Interface contacts:
Residue K146 in the first protein is in contact with residue G9 in the second protein (closest heavy-atom distance 3.8 Å).
Residue F33 in the first protein interacts with residue Y1 in the second protein (closest heavy-atom distance 4.4 Å).
Residue T143 in the first protein is in contact with residue A10 in the second protein (closest heavy-atom distance 2.7 Å).
Residue L156 in the first protein contacts residue I6 in the second protein (closest heavy-atom distance 4.0 Å).
Residue Y59 in the first protein is in contact with residue Y1 in the second protein (closest heavy-atom distance 4.2 Å).
Residue A69 in the first protein is in contact with residue H7 in the second protein (closest heavy-atom distance 3.6 Å).
Residue T143 in the first protein interacts with residue G9 in the second protein (closest heavy-atom distance 4.8 Å).
Residue K146 in the first protein contacts residue A10 in the second protein (closest heavy-atom distance 3.0 Å).
Residue K66 in the first protein is in contact with residue D3 in the second protein (closest heavy-atom distance 3.8 Å).
Residue Y7 in the first protein contacts residue L2 in the second protein (closest heavy-atom distance 3.5 Å).
Residue M5 in the first protein interacts with residue Y1 in the second protein (closest heavy-atom distance 3.9 Å).
Residue L81 in the first protein contacts residue A10 in the second protein (closest heavy-atom distance 4.5 Å).
Residue H70 in the first protein is in contact with residue D3 in the second protein (closest heavy-atom distance 3.2 Å).
Residue V67 in the first protein interacts with residue L2 in the second protein (closest heavy-atom distance 3.6 Å).
Residue Y84 in the first protein contacts residue A10 in the second protein (closest heavy-atom distance 2.8 Å).
Residue Y99 in the first protein is in contact with residue I6 in the second protein (closest heavy-atom distance 4.3 Å).
Residue W147 in the first protein interacts with residue A10 in the second protein (closest heavy-atom distance 4.2 Å).
Residue Q155 in the first protein is in contact with residue G5 in the second protein (closest heavy-atom distance 4.2 Å).
Residue Q155 in the first protein is in contact with residue D3 in the second protein (closest heavy-atom distance 5.0 Å).
Residue H70 in the first protein contacts residue I6 in the second protein (closest heavy-atom distance 3.4 Å).
Residue R97 in the first protein is in contact with residue I6 in the second protein (closest heavy-atom distance 3.8 Å).
Residue E63 in the first protein is in contact with residue Y1 in the second protein (closest heavy-atom distance 3.4 Å).
Residue K66 in the first protein interacts with residue Y1 in the second protein (closest heavy-atom distance 3.4 Å).
Residue T73 in the first protein is in contact with residue H7 in the second protein (closest heavy-atom distance 3.7 Å).
Residue A150 in the first protein interacts with residue S8 in the second protein (closest heavy-atom distance 4.2 Å).
Residue L156 in the first protein interacts with residue D3 in the second protein (closest heavy-atom distance 3.5 Å).
Residue Y99 in the first protein is in contact with residue D3 in the second protein (closest heavy-atom distance 3.1 Å).
Residue F9 in the first protein is in contact with residue L2 in the second protein (closest heavy-atom distance 3.5 Å).
Residue W147 in the first protein interacts with residue S8 in the second protein (closest heavy-atom distance 3.7 Å).
Residue E63 in the first protein contacts residue L2 in the second protein (closest heavy-atom distance 2.9 Å).
Residue T80 in the first protein interacts with residue A10 in the second protein (closest heavy-atom distance 3.5 Å).
Residue Y159 in the first protein contacts residue Y1 in the second protein (closest heavy-atom distance 2.7 Å).
Residue H70 in the first protein contacts residue L2 in the second protein (closest heavy-atom distance 4.0 Å).
Residue K66 in the first protein contacts residue L2 in the second protein (closest heavy-atom distance 2.9 Å).
Residue Y116 in the first protein is in contact with residue A10 in the second protein (closest heavy-atom distance 4.1 Å).
Residue T73 in the first protein interacts with residue G9 in the second protein (closest heavy-atom distance 4.5 Å).
Residue T163 in the first protein interacts with residue Y1 in the second protein (closest heavy-atom distance 3.4 Å).
Residue D77 in the first protein interacts with residue G9 in the second protein (closest heavy-atom distance 3.4 Å).
Residue T73 in the first protein interacts with residue S8 in the second protein (closest heavy-atom distance 4.1 Å).
Residue D77 in the first protein interacts with residue S8 in the second protein (closest heavy-atom distance 4.9 Å).
Residue Y159 in the first protein is in contact with residue D3 in the second protein (closest heavy-atom distance 3.5 Å).
Residue W167 in the first protein is in contact with residue Y1 in the second protein (closest heavy-atom distance 3.2 Å).
Residue R97 in the first protein contacts residue S8 in the second protein (closest heavy-atom distance 4.9 Å).
Residue Y171 in the first protein is in contact with residue Y1 in the second protein (closest heavy-atom distance 2.7 Å).
Residue M45 in the first protein contacts residue L2 in the second protein (closest heavy-atom distance 3.5 Å).
Residue D77 in the first protein interacts with residue A10 in the second protein (closest heavy-atom distance 2.8 Å).
Residue Y7 in the first protein is in contact with residue Y1 in the second protein (closest heavy-atom distance 2.9 Å).
Residue W147 in the first protein contacts residue G9 in the second protein (closest heavy-atom distance 2.8 Å).
Residue Y99 in the first protein is in contact with residue L2 in the second protein (closest heavy-atom distance 3.3 Å).
Residue V152 in the first protein contacts residue S8 in the second protein (closest heavy-atom distance 3.4 Å).
Residue Y123 in the first protein is in contact with residue A10 in the second protein (closest heavy-atom distance 4.5 Å).
Residue T73 in the first protein interacts with residue I6 in the second protein (closest heavy-atom distance 2.8 Å).
Residue A69 in the first protein is in contact with residue I6 in the second protein (closest heavy-atom distance 4.2 Å).
Residue Y159 in the first protein interacts with residue L2 in the second protein (closest heavy-atom distance 3.8 Å).
Residue H114 in the first protein is in contact with residue I6 in the second protein (closest heavy-atom distance 3.8 Å).

Sequence of the second protein:
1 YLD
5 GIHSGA

These two protein chains interact to form a complex.

Sequence of the first protein:
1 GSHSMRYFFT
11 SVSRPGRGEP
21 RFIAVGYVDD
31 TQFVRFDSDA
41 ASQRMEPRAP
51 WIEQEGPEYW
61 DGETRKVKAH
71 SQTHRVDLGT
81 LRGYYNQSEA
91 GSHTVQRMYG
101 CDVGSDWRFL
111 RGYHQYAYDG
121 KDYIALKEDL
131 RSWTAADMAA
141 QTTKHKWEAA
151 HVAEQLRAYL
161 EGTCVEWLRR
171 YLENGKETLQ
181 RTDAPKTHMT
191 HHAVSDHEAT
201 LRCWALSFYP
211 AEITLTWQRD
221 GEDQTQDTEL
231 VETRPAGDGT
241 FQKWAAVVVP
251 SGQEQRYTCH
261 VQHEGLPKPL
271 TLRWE